Sequence of protein 1:
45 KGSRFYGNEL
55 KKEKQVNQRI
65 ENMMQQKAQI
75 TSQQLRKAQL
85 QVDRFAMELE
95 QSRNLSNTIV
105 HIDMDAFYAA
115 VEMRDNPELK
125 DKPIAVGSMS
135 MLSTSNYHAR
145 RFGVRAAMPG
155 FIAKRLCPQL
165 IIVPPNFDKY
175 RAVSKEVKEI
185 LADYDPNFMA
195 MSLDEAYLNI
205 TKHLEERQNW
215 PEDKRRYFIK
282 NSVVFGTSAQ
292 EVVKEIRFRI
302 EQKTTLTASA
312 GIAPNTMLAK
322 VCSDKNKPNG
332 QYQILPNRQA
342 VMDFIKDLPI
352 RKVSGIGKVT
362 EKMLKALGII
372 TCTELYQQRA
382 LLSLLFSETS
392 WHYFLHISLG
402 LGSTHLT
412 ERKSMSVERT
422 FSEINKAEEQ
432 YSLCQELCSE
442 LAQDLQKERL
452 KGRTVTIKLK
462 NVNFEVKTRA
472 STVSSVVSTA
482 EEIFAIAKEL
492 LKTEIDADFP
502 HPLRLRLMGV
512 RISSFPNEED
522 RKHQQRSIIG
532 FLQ

Sequence of protein 2:
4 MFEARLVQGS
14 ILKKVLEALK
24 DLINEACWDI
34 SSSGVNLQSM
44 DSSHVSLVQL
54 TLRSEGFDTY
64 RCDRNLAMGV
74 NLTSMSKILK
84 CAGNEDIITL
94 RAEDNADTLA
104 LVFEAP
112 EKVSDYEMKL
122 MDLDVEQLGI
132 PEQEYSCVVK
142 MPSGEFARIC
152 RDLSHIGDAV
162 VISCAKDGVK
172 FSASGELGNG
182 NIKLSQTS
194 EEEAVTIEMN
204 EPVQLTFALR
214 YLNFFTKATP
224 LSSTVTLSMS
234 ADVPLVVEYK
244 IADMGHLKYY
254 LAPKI

These two protein chains interact to form a complex.

Residue-level contacts at the interface:
Residue R527 in protein 1 is in contact with residue P256 in protein 2 (closest heavy-atom distance 3.5 Å).
Residue L533 in protein 1 interacts with residue M43 in protein 2 (closest heavy-atom distance 3.8 Å).
Residue L533 in protein 1 interacts with residue G130 in protein 2 (closest heavy-atom distance 4.5 Å).
Residue Q526 in protein 1 is in contact with residue A255 in protein 2 (closest heavy-atom distance 3.7 Å).
Residue Q534 in protein 1 interacts with residue G130 in protein 2 (closest heavy-atom distance 3.5 Å).
Residue V474 in protein 1 interacts with residue S46 in protein 2 (closest heavy-atom distance 4.2 Å).
Residue I487 in protein 1 is in contact with residue H47 in protein 2 (closest heavy-atom distance 3.9 Å).
Residue K452 in protein 1 interacts with residue I258 in protein 2 (closest heavy-atom distance 4.3 Å).
Residue F532 in protein 1 contacts residue P132 in protein 2 (closest heavy-atom distance 4.6 Å).
Residue Q534 in protein 1 interacts with residue L129 in protein 2 (closest heavy-atom distance 4.1 Å).
Residue F532 in protein 1 contacts residue D235 in protein 2 (closest heavy-atom distance 4.1 Å).
Residue I529 in protein 1 contacts residue S49 in protein 2 (closest heavy-atom distance 4.5 Å).
Residue I529 in protein 1 interacts with residue V48 in protein 2 (closest heavy-atom distance 3.3 Å).
Residue S476 in protein 1 contacts residue H47 in protein 2 (closest heavy-atom distance 4.7 Å).
Residue I529 in protein 1 is in contact with residue M43 in protein 2 (closest heavy-atom distance 4.5 Å).
Residue Q526 in protein 1 contacts residue I258 in protein 2 (closest heavy-atom distance 4.8 Å).
Residue Q525 in protein 1 interacts with residue I258 in protein 2 (closest heavy-atom distance 3.0 Å).
Residue S528 in protein 1 contacts residue V48 in protein 2 (closest heavy-atom distance 4.9 Å).
Residue L533 in protein 1 is in contact with residue L50 in protein 2 (closest heavy-atom distance 3.9 Å).
Residue Q534 in protein 1 interacts with residue P132 in protein 2 (closest heavy-atom distance 3.6 Å).
Residue R527 in protein 1 is in contact with residue H47 in protein 2 (closest heavy-atom distance 4.8 Å).
Residue F532 in protein 1 interacts with residue P256 in protein 2 (closest heavy-atom distance 3.6 Å).
Residue S528 in protein 1 interacts with residue A255 in protein 2 (closest heavy-atom distance 3.8 Å).
Residue Q526 in protein 1 contacts residue K257 in protein 2 (closest heavy-atom distance 4.4 Å).
Residue Q526 in protein 1 is in contact with residue V48 in protein 2 (closest heavy-atom distance 3.5 Å).
Residue Q525 in protein 1 contacts residue K257 in protein 2 (closest heavy-atom distance 3.6 Å).
Residue F532 in protein 1 contacts residue P237 in protein 2 (closest heavy-atom distance 3.5 Å).
Residue Q526 in protein 1 interacts with residue P256 in protein 2 (closest heavy-atom distance 4.4 Å).
Residue I487 in protein 1 contacts residue S45 in protein 2 (closest heavy-atom distance 4.8 Å).
Residue I529 in protein 1 contacts residue Y253 in protein 2 (closest heavy-atom distance 4.8 Å).
Residue F532 in protein 1 is in contact with residue I131 in protein 2 (closest heavy-atom distance 4.8 Å).
Residue R527 in protein 1 is in contact with residue V48 in protein 2 (closest heavy-atom distance 4.3 Å).
Residue I529 in protein 1 is in contact with residue A255 in protein 2 (closest heavy-atom distance 3.6 Å).
Residue L533 in protein 1 interacts with residue L129 in protein 2 (closest heavy-atom distance 4.8 Å).
Residue L533 in protein 1 contacts residue I131 in protein 2 (closest heavy-atom distance 4.1 Å).
Residue F532 in protein 1 contacts residue A255 in protein 2 (closest heavy-atom distance 3.6 Å).
Residue S475 in protein 1 is in contact with residue V48 in protein 2 (closest heavy-atom distance 4.9 Å).
Residue R527 in protein 1 contacts residue A255 in protein 2 (closest heavy-atom distance 3.6 Å).
Residue L533 in protein 1 contacts residue P132 in protein 2 (closest heavy-atom distance 4.7 Å).
Residue S475 in protein 1 contacts residue S46 in protein 2 (closest heavy-atom distance 4.1 Å).
Residue F532 in protein 1 is in contact with residue V236 in protein 2 (closest heavy-atom distance 4.6 Å).
Residue I529 in protein 1 is in contact with residue L254 in protein 2 (closest heavy-atom distance 4.3 Å).
Residue S528 in protein 1 interacts with residue H47 in protein 2 (closest heavy-atom distance 3.5 Å).
Residue I530 in protein 1 is in contact with residue H47 in protein 2 (closest heavy-atom distance 3.6 Å).
Residue Q534 in protein 1 interacts with residue I131 in protein 2 (closest heavy-atom distance 4.7 Å).
Residue Q526 in protein 1 is in contact with residue A211 in protein 2 (closest heavy-atom distance 3.4 Å).
Residue S476 in protein 1 contacts residue V48 in protein 2 (closest heavy-atom distance 4.2 Å).
Residue S476 in protein 1 is in contact with residue S46 in protein 2 (closest heavy-atom distance 3.9 Å).
Residue I529 in protein 1 interacts with residue H47 in protein 2 (closest heavy-atom distance 2.9 Å).
Residue V474 in protein 1 contacts residue S45 in protein 2 (closest heavy-atom distance 4.5 Å).
Residue I530 in protein 1 contacts residue M43 in protein 2 (closest heavy-atom distance 5.0 Å).
Residue A486 in protein 1 interacts with residue H47 in protein 2 (closest heavy-atom distance 3.1 Å).
Residue H524 in protein 1 interacts with residue K257 in protein 2 (closest heavy-atom distance 4.3 Å).
Residue K523 in protein 1 is in contact with residue I258 in protein 2 (closest heavy-atom distance 4.4 Å).
Residue I529 in protein 1 contacts residue P237 in protein 2 (closest heavy-atom distance 4.1 Å).
Residue Q525 in protein 1 is in contact with residue P256 in protein 2 (closest heavy-atom distance 4.7 Å).
Residue I529 in protein 1 is in contact with residue L50 in protein 2 (closest heavy-atom distance 4.8 Å).
Residue R527 in protein 1 contacts residue K257 in protein 2 (closest heavy-atom distance 4.9 Å).